Sequence of the second protein:
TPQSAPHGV

This data describes a binding interaction between two proteins.

Sequence of the first protein:
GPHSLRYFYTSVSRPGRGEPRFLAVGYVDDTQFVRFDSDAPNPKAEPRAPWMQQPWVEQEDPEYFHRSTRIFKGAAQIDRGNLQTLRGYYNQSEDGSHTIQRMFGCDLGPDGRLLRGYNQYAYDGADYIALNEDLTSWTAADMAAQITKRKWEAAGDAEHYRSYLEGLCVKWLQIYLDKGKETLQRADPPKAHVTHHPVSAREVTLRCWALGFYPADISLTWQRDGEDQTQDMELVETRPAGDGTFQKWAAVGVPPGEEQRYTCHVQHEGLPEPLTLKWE

Residue-level contacts at the interface:
Residue I71 in the first protein contacts residue S4 in the second protein (closest heavy-atom distance 3.8 Å).
Residue Y164 in the first protein contacts residue Q3 in the second protein (closest heavy-atom distance 3.5 Å).
Residue Y121 in the first protein is in contact with residue A5 in the second protein (closest heavy-atom distance 3.5 Å).
Residue Y9 in the first protein contacts residue P2 in the second protein (closest heavy-atom distance 3.5 Å).
Residue Y121 in the first protein interacts with residue V9 in the second protein (closest heavy-atom distance 5.0 Å).
Residue H160 in the first protein interacts with residue Q3 in the second protein (closest heavy-atom distance 4.4 Å).
Residue I78 in the first protein contacts residue P6 in the second protein (closest heavy-atom distance 4.0 Å).
Residue T85 in the first protein interacts with residue V9 in the second protein (closest heavy-atom distance 3.3 Å).
Residue L86 in the first protein is in contact with residue V9 in the second protein (closest heavy-atom distance 3.8 Å).
Residue I78 in the first protein is in contact with residue H7 in the second protein (closest heavy-atom distance 4.0 Å).
Residue Y64 in the first protein interacts with residue T1 in the second protein (closest heavy-atom distance 3.9 Å).
Residue L5 in the first protein interacts with residue T1 in the second protein (closest heavy-atom distance 4.3 Å).
Residue K151 in the first protein interacts with residue V9 in the second protein (closest heavy-atom distance 3.9 Å).
Residue S68 in the first protein contacts residue P2 in the second protein (closest heavy-atom distance 3.1 Å).
Residue S68 in the first protein contacts residue T1 in the second protein (closest heavy-atom distance 4.5 Å).
Residue Y7 in the first protein is in contact with residue T1 in the second protein (closest heavy-atom distance 3.1 Å).
Residue Y9 in the first protein interacts with residue Q3 in the second protein (closest heavy-atom distance 3.1 Å).
Residue W152 in the first protein interacts with residue V9 in the second protein (closest heavy-atom distance 3.6 Å).
Residue A75 in the first protein is in contact with residue S4 in the second protein (closest heavy-atom distance 3.1 Å).
Residue Y164 in the first protein contacts residue P2 in the second protein (closest heavy-atom distance 3.3 Å).
Residue G74 in the first protein interacts with residue S4 in the second protein (closest heavy-atom distance 3.8 Å).
Residue Y7 in the first protein contacts residue P2 in the second protein (closest heavy-atom distance 3.4 Å).
Residue A155 in the first protein interacts with residue H7 in the second protein (closest heavy-atom distance 4.5 Å).
Residue L168 in the first protein interacts with residue T1 in the second protein (closest heavy-atom distance 4.8 Å).
Residue N82 in the first protein is in contact with residue G8 in the second protein (closest heavy-atom distance 3.0 Å).
Residue Y128 in the first protein interacts with residue V9 in the second protein (closest heavy-atom distance 4.2 Å).
Residue F104 in the first protein interacts with residue Q3 in the second protein (closest heavy-atom distance 3.5 Å).
Residue W172 in the first protein is in contact with residue T1 in the second protein (closest heavy-atom distance 3.2 Å).
Residue L168 in the first protein is in contact with residue P2 in the second protein (closest heavy-atom distance 4.8 Å).
Residue I78 in the first protein is in contact with residue S4 in the second protein (closest heavy-atom distance 4.3 Å).
Residue N82 in the first protein is in contact with residue V9 in the second protein (closest heavy-atom distance 3.0 Å).
Residue H160 in the first protein is in contact with residue P6 in the second protein (closest heavy-atom distance 3.6 Å).
Residue F104 in the first protein interacts with residue P2 in the second protein (closest heavy-atom distance 4.3 Å).
Residue W152 in the first protein is in contact with residue G8 in the second protein (closest heavy-atom distance 3.1 Å).
Residue R102 in the first protein interacts with residue A5 in the second protein (closest heavy-atom distance 3.8 Å).
Residue K151 in the first protein interacts with residue G8 in the second protein (closest heavy-atom distance 2.8 Å).
Residue K151 in the first protein interacts with residue H7 in the second protein (closest heavy-atom distance 4.1 Å).
Residue W152 in the first protein interacts with residue H7 in the second protein (closest heavy-atom distance 3.9 Å).
Residue I71 in the first protein contacts residue P2 in the second protein (closest heavy-atom distance 3.5 Å).
Residue F72 in the first protein interacts with residue P2 in the second protein (closest heavy-atom distance 3.5 Å).
Residue Y164 in the first protein is in contact with residue T1 in the second protein (closest heavy-atom distance 2.7 Å).
Residue R102 in the first protein is in contact with residue Q3 in the second protein (closest heavy-atom distance 2.8 Å).
Residue T148 in the first protein is in contact with residue V9 in the second protein (closest heavy-atom distance 3.1 Å).
Residue D157 in the first protein contacts residue P6 in the second protein (closest heavy-atom distance 4.0 Å).
Residue R102 in the first protein contacts residue S4 in the second protein (closest heavy-atom distance 3.9 Å).
Residue D157 in the first protein is in contact with residue H7 in the second protein (closest heavy-atom distance 3.0 Å).
Residue I71 in the first protein is in contact with residue Q3 in the second protein (closest heavy-atom distance 3.7 Å).
Residue Y176 in the first protein contacts residue T1 in the second protein (closest heavy-atom distance 2.7 Å).
Residue Y9 in the first protein interacts with residue S4 in the second protein (closest heavy-atom distance 4.8 Å).
Residue Y161 in the first protein is in contact with residue Q3 in the second protein (closest heavy-atom distance 4.1 Å).
Residue I78 in the first protein contacts residue A5 in the second protein (closest heavy-atom distance 4.1 Å).
Residue R67 in the first protein is in contact with residue T1 in the second protein (closest heavy-atom distance 3.9 Å).
Residue I78 in the first protein interacts with residue G8 in the second protein (closest heavy-atom distance 3.9 Å).
Residue Y89 in the first protein interacts with residue V9 in the second protein (closest heavy-atom distance 3.2 Å).
Residue I71 in the first protein is in contact with residue T1 in the second protein (closest heavy-atom distance 4.5 Å).